The following describes two proteins that form a bound complex.

Sequence of the second protein:
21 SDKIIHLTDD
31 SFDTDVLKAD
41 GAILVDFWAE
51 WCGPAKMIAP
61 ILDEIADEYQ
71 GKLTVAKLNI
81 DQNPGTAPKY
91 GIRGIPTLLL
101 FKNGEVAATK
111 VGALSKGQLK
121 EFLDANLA

Sequence of the first protein:
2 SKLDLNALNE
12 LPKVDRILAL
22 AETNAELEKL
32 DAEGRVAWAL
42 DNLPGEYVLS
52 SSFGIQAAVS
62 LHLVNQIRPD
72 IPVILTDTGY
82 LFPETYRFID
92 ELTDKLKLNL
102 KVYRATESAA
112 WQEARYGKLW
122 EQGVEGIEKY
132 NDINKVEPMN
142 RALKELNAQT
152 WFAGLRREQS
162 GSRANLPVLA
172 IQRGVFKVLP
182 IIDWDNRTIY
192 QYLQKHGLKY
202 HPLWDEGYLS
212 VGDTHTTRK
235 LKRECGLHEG

Interface contacts:
Residue C239 in the first protein contacts residue R93 in the second protein (closest heavy-atom distance 4.9 Å).
Residue G240 in the first protein interacts with residue G94 in the second protein (closest heavy-atom distance 4.2 Å).
Residue C239 in the first protein interacts with residue G94 in the second protein (closest heavy-atom distance 3.4 Å).
Residue W205 in the first protein is in contact with residue C52 in the second protein (closest heavy-atom distance 4.5 Å).
Residue E238 in the first protein is in contact with residue C52 in the second protein (closest heavy-atom distance 4.6 Å).
Residue L241 in the first protein interacts with residue I95 in the second protein (closest heavy-atom distance 4.2 Å).
Residue C239 in the first protein is in contact with residue I95 in the second protein (closest heavy-atom distance 3.1 Å).
Residue L241 in the first protein contacts residue I80 in the second protein (closest heavy-atom distance 3.3 Å).
Residue E238 in the first protein contacts residue P54 in the second protein (closest heavy-atom distance 4.5 Å).
Residue D206 in the first protein is in contact with residue K56 in the second protein (closest heavy-atom distance 2.8 Å).
Residue K236 in the first protein contacts residue P54 in the second protein (closest heavy-atom distance 3.8 Å).
Residue W205 in the first protein is in contact with residue G53 in the second protein (closest heavy-atom distance 3.4 Å).
Residue L210 in the first protein interacts with residue P54 in the second protein (closest heavy-atom distance 4.3 Å).
Residue R188 in the first protein contacts residue W51 in the second protein (closest heavy-atom distance 3.2 Å).
Residue C239 in the first protein is in contact with residue G53 in the second protein (closest heavy-atom distance 4.3 Å).
Residue L235 in the first protein contacts residue P54 in the second protein (closest heavy-atom distance 3.3 Å).
Residue D206 in the first protein contacts residue E50 in the second protein (closest heavy-atom distance 3.2 Å).
Residue E238 in the first protein interacts with residue P96 in the second protein (closest heavy-atom distance 4.3 Å).
Residue R188 in the first protein interacts with residue I80 in the second protein (closest heavy-atom distance 4.2 Å).
Residue E238 in the first protein interacts with residue G112 in the second protein (closest heavy-atom distance 3.6 Å).
Residue C239 in the first protein is in contact with residue W51 in the second protein (closest heavy-atom distance 3.6 Å).
Residue L241 in the first protein interacts with residue G94 in the second protein (closest heavy-atom distance 3.9 Å).
Residue W205 in the first protein interacts with residue K56 in the second protein (closest heavy-atom distance 3.3 Å).
Residue E243 in the first protein contacts residue R93 in the second protein (closest heavy-atom distance 2.7 Å).
Residue L241 in the first protein interacts with residue R93 in the second protein (closest heavy-atom distance 3.4 Å).
Residue R237 in the first protein interacts with residue P54 in the second protein (closest heavy-atom distance 3.8 Å).
Residue E238 in the first protein contacts residue G94 in the second protein (closest heavy-atom distance 3.0 Å).
Residue L241 in the first protein contacts residue I92 in the second protein (closest heavy-atom distance 3.5 Å).
Residue R237 in the first protein contacts residue G112 in the second protein (closest heavy-atom distance 3.1 Å).
Residue G240 in the first protein interacts with residue R93 in the second protein (closest heavy-atom distance 4.4 Å).
Residue Q195 in the first protein contacts residue Q82 in the second protein (closest heavy-atom distance 4.9 Å).
Residue C239 in the first protein is in contact with residue P54 in the second protein (closest heavy-atom distance 3.6 Å).
Residue E238 in the first protein interacts with residue I95 in the second protein (closest heavy-atom distance 4.0 Å).
Residue L235 in the first protein contacts residue G53 in the second protein (closest heavy-atom distance 4.2 Å).
Residue R237 in the first protein is in contact with residue P96 in the second protein (closest heavy-atom distance 3.5 Å).
Residue W205 in the first protein interacts with residue E50 in the second protein (closest heavy-atom distance 3.0 Å).
Residue R237 in the first protein contacts residue A113 in the second protein (closest heavy-atom distance 2.9 Å).
Residue L210 in the first protein contacts residue M57 in the second protein (closest heavy-atom distance 4.9 Å).
Residue Y191 in the first protein interacts with residue D81 in the second protein (closest heavy-atom distance 3.4 Å).
Residue W205 in the first protein interacts with residue W51 in the second protein (closest heavy-atom distance 3.5 Å).
Residue Y191 in the first protein contacts residue E50 in the second protein (closest heavy-atom distance 3.5 Å).
Residue E207 in the first protein contacts residue K56 in the second protein (closest heavy-atom distance 4.7 Å).
Residue Y201 in the first protein contacts residue E50 in the second protein (closest heavy-atom distance 4.0 Å).
Residue E238 in the first protein interacts with residue V111 in the second protein (closest heavy-atom distance 3.1 Å).
Residue E238 in the first protein contacts residue A113 in the second protein (closest heavy-atom distance 5.0 Å).
Residue L241 in the first protein is in contact with residue A87 in the second protein (closest heavy-atom distance 4.4 Å).
Residue Y201 in the first protein contacts residue W51 in the second protein (closest heavy-atom distance 3.5 Å).
Residue C239 in the first protein is in contact with residue C52 in the second protein (closest heavy-atom distance 2.0 Å).
Residue N187 in the first protein interacts with residue W51 in the second protein (closest heavy-atom distance 3.3 Å).
Residue G240 in the first protein contacts residue W51 in the second protein (closest heavy-atom distance 4.0 Å).
Residue E238 in the first protein interacts with residue R93 in the second protein (closest heavy-atom distance 2.9 Å).
Residue C239 in the first protein contacts residue P96 in the second protein (closest heavy-atom distance 4.5 Å).
Residue L241 in the first protein contacts residue W51 in the second protein (closest heavy-atom distance 4.5 Å).
Residue E207 in the first protein contacts residue S21 in the second protein (closest heavy-atom distance 4.5 Å).
Residue D206 in the first protein is in contact with residue S21 in the second protein (closest heavy-atom distance 4.4 Å).
Residue G240 in the first protein interacts with residue I95 in the second protein (closest heavy-atom distance 4.8 Å).
Residue Y191 in the first protein interacts with residue W51 in the second protein (closest heavy-atom distance 3.6 Å).
Residue H242 in the first protein contacts residue R93 in the second protein (closest heavy-atom distance 3.6 Å).
Residue L210 in the first protein contacts residue G53 in the second protein (closest heavy-atom distance 3.7 Å).